Sequence of chain B:
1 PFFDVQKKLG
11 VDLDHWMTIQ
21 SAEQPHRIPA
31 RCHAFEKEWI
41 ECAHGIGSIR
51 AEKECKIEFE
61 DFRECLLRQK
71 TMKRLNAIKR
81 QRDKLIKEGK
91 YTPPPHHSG

Sequence of chain A:
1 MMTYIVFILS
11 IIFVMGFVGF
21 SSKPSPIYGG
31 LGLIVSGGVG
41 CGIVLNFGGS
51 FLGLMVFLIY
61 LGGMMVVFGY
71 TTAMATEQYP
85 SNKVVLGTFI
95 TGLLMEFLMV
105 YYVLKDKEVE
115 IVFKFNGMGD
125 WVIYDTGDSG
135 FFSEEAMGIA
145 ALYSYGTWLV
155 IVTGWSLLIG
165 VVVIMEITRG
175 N

Contacts between the two chains:
Residue A145 in chain A is in contact with residue P25 in chain B (closest heavy-atom distance 4.9 Å).
Residue W152 in chain A is in contact with residue L13 in chain B (closest heavy-atom distance 4.6 Å).

These two protein chains interact to form a complex.